This data describes a binding interaction between two proteins.

Contacts between the two chains:
Residue Y156 in chain A contacts residue N5 in chain B (closest heavy-atom distance 3.3 Å).
Residue V76 in chain A is in contact with residue H8 in chain B (closest heavy-atom distance 3.5 Å).
Residue S99 in chain A is in contact with residue L3 in chain B (closest heavy-atom distance 3.1 Å).
Residue S77 in chain A is in contact with residue H8 in chain B (closest heavy-atom distance 3.7 Å).
Residue T143 in chain A contacts residue L9 in chain B (closest heavy-atom distance 2.6 Å).
Residue W73 in chain A is in contact with residue L9 in chain B (closest heavy-atom distance 3.8 Å).
Residue I124 in chain A contacts residue L9 in chain B (closest heavy-atom distance 4.1 Å).
Residue W147 in chain A is in contact with residue L9 in chain B (closest heavy-atom distance 3.5 Å).
Residue H155 in chain A contacts residue N5 in chain B (closest heavy-atom distance 4.1 Å).
Residue Y159 in chain A interacts with residue S2 in chain B (closest heavy-atom distance 3.6 Å).
Residue Q70 in chain A interacts with residue L3 in chain B (closest heavy-atom distance 3.4 Å).
Residue H155 in chain A contacts residue G6 in chain B (closest heavy-atom distance 4.0 Å).
Residue Y159 in chain A interacts with residue L3 in chain B (closest heavy-atom distance 3.8 Å).
Residue K146 in chain A contacts residue L9 in chain B (closest heavy-atom distance 2.7 Å).
Residue L114 in chain A interacts with residue N5 in chain B (closest heavy-atom distance 5.0 Å).
Residue W73 in chain A interacts with residue H8 in chain B (closest heavy-atom distance 3.4 Å).
Residue A152 in chain A interacts with residue P7 in chain B (closest heavy-atom distance 3.6 Å).
Residue E63 in chain A interacts with residue S2 in chain B (closest heavy-atom distance 2.8 Å).
Residue L81 in chain A is in contact with residue L9 in chain B (closest heavy-atom distance 3.8 Å).
Residue L95 in chain A is in contact with residue L9 in chain B (closest heavy-atom distance 3.8 Å).
Residue F116 in chain A is in contact with residue L9 in chain B (closest heavy-atom distance 4.4 Å).
Residue W73 in chain A interacts with residue G6 in chain B (closest heavy-atom distance 2.9 Å).
Residue F116 in chain A interacts with residue N5 in chain B (closest heavy-atom distance 3.8 Å).
Residue Q72 in chain A interacts with residue H8 in chain B (closest heavy-atom distance 4.9 Å).
Residue Y84 in chain A is in contact with residue L9 in chain B (closest heavy-atom distance 2.8 Å).
Residue W73 in chain A interacts with residue N5 in chain B (closest heavy-atom distance 3.3 Å).
Residue L114 in chain A interacts with residue L3 in chain B (closest heavy-atom distance 4.5 Å).
Residue Q97 in chain A is in contact with residue L3 in chain B (closest heavy-atom distance 4.2 Å).
Residue E9 in chain A is in contact with residue L3 in chain B (closest heavy-atom distance 4.0 Å).
Residue S150 in chain A contacts residue P7 in chain B (closest heavy-atom distance 3.5 Å).
Residue Y156 in chain A is in contact with residue L3 in chain B (closest heavy-atom distance 3.8 Å).
Residue S77 in chain A interacts with residue L9 in chain B (closest heavy-atom distance 3.3 Å).
Residue K66 in chain A interacts with residue S2 in chain B (closest heavy-atom distance 2.6 Å).
Residue W147 in chain A contacts residue P7 in chain B (closest heavy-atom distance 3.5 Å).
Residue F74 in chain A interacts with residue N5 in chain B (closest heavy-atom distance 4.1 Å).
Residue W73 in chain A is in contact with residue P7 in chain B (closest heavy-atom distance 3.1 Å).
Residue Y156 in chain A is in contact with residue P7 in chain B (closest heavy-atom distance 4.4 Å).
Residue N80 in chain A interacts with residue L9 in chain B (closest heavy-atom distance 2.9 Å).
Residue K66 in chain A contacts residue W4 in chain B (closest heavy-atom distance 3.4 Å).
Residue K66 in chain A interacts with residue L3 in chain B (closest heavy-atom distance 4.3 Å).
Residue Y156 in chain A interacts with residue G6 in chain B (closest heavy-atom distance 2.9 Å).
Residue K146 in chain A interacts with residue P7 in chain B (closest heavy-atom distance 5.0 Å).
Residue Y7 in chain A interacts with residue S2 in chain B (closest heavy-atom distance 3.7 Å).
Residue T143 in chain A is in contact with residue H8 in chain B (closest heavy-atom distance 4.8 Å).
Residue Q70 in chain A interacts with residue W4 in chain B (closest heavy-atom distance 3.6 Å).
Residue Q65 in chain A is in contact with residue W4 in chain B (closest heavy-atom distance 3.4 Å).
Residue Y156 in chain A interacts with residue W4 in chain B (closest heavy-atom distance 4.5 Å).
Residue G69 in chain A is in contact with residue W4 in chain B (closest heavy-atom distance 3.5 Å).
Residue K146 in chain A contacts residue H8 in chain B (closest heavy-atom distance 3.1 Å).
Residue W147 in chain A is in contact with residue H8 in chain B (closest heavy-atom distance 2.8 Å).
Residue N80 in chain A contacts residue H8 in chain B (closest heavy-atom distance 4.0 Å).
Residue Q70 in chain A contacts residue N5 in chain B (closest heavy-atom distance 2.9 Å).
Residue Q97 in chain A interacts with residue N5 in chain B (closest heavy-atom distance 2.8 Å).
Residue Y45 in chain A is in contact with residue S2 in chain B (closest heavy-atom distance 3.7 Å).
Residue H155 in chain A is in contact with residue W4 in chain B (closest heavy-atom distance 2.7 Å).
Residue Y123 in chain A interacts with residue L9 in chain B (closest heavy-atom distance 3.8 Å).
Residue E163 in chain A interacts with residue S2 in chain B (closest heavy-atom distance 4.7 Å).

Sequence of chain B:
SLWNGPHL

Sequence of chain A:
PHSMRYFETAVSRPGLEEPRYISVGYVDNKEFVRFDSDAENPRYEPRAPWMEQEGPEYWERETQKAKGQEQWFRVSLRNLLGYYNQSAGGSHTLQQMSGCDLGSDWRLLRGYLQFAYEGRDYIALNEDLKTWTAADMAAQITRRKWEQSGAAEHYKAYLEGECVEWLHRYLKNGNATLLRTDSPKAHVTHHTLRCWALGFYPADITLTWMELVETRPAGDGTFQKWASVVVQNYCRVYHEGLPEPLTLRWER